Residue-level contacts at the interface:
Residue T168 in the second protein contacts residue F73 in the first protein (closest heavy-atom distance 3.8 Å).
Residue M221 in the second protein interacts with residue E69 in the first protein (closest heavy-atom distance 3.4 Å).
Residue T215 in the second protein is in contact with residue P59 in the first protein (closest heavy-atom distance 3.8 Å).
Residue E484 in the second protein contacts residue F4 in the first protein (closest heavy-atom distance 3.0 Å).
Residue S218 in the second protein contacts residue P59 in the first protein (closest heavy-atom distance 3.3 Å).
Residue G268 in the second protein is in contact with residue P59 in the first protein (closest heavy-atom distance 3.3 Å).
Residue N278 in the second protein contacts residue V52 in the first protein (closest heavy-atom distance 3.9 Å).
Residue G275 in the second protein is in contact with residue L53 in the first protein (closest heavy-atom distance 3.8 Å).
Residue E481 in the second protein is in contact with residue F4 in the first protein (closest heavy-atom distance 3.7 Å).
Residue F300 in the second protein is in contact with residue L30 in the first protein (closest heavy-atom distance 3.2 Å).
Residue R220 in the second protein contacts residue V68 in the first protein (closest heavy-atom distance 3.3 Å).
Residue V264 in the second protein is in contact with residue W60 in the first protein (closest heavy-atom distance 2.9 Å).
Residue R228 in the second protein contacts residue D54 in the first protein (closest heavy-atom distance 3.8 Å).
Residue S218 in the second protein interacts with residue F56 in the first protein (closest heavy-atom distance 3.2 Å).
Residue L274 in the second protein contacts residue L34 in the first protein (closest heavy-atom distance 3.9 Å).
Residue R271 in the second protein contacts residue S40 in the first protein (closest heavy-atom distance 2.9 Å).
Residue N497 in the second protein contacts residue A32 in the first protein (closest heavy-atom distance 3.4 Å).
Residue Q301 in the second protein is in contact with residue G31 in the first protein (closest heavy-atom distance 3.9 Å).
Residue D279 in the second protein is in contact with residue L53 in the first protein (closest heavy-atom distance 3.1 Å).
Residue F524 in the second protein contacts residue L9 in the first protein (closest heavy-atom distance 3.5 Å).
Residue K312 in the second protein contacts residue D49 in the first protein (closest heavy-atom distance 3.5 Å).
Residue I438 in the second protein contacts residue K7 in the first protein (closest heavy-atom distance 3.6 Å).
Residue I495 in the second protein contacts residue L13 in the first protein (closest heavy-atom distance 3.6 Å).
Residue F211 in the second protein is in contact with residue W60 in the first protein (closest heavy-atom distance 3.5 Å).
Residue I485 in the second protein contacts residue K7 in the first protein (closest heavy-atom distance 3.7 Å).
Residue R488 in the second protein interacts with residue A8 in the first protein (closest heavy-atom distance 3.1 Å).
Residue E484 in the second protein contacts residue L9 in the first protein (closest heavy-atom distance 3.0 Å).
Residue L227 in the second protein contacts residue L53 in the first protein (closest heavy-atom distance 3.7 Å).
Residue Y442 in the second protein interacts with residue K7 in the first protein (closest heavy-atom distance 3.2 Å).
Residue R271 in the second protein interacts with residue P59 in the first protein (closest heavy-atom distance 3.1 Å).
Residue T215 in the second protein is in contact with residue W60 in the first protein (closest heavy-atom distance 3.4 Å).
Residue R228 in the second protein contacts residue R51 in the first protein (closest heavy-atom distance 3.4 Å).
Residue N497 in the second protein is in contact with residue D33 in the first protein (closest heavy-atom distance 3.8 Å).
Residue R488 in the second protein contacts residue L6 in the first protein (closest heavy-atom distance 3.4 Å).
Residue Q301 in the second protein is in contact with residue A32 in the first protein (closest heavy-atom distance 2.8 Å).
Residue R271 in the second protein contacts residue S64 in the first protein (closest heavy-atom distance 3.6 Å).
Residue Q301 in the second protein is in contact with residue L34 in the first protein (closest heavy-atom distance 3.5 Å).
Residue L274 in the second protein interacts with residue M37 in the first protein (closest heavy-atom distance 3.4 Å).
Residue I438 in the second protein interacts with residue F4 in the first protein (closest heavy-atom distance 3.7 Å).
Residue G268 in the second protein is in contact with residue W60 in the first protein (closest heavy-atom distance 3.3 Å).
Residue I531 in the second protein interacts with residue P11 in the first protein (closest heavy-atom distance 3.8 Å).
Residue R271 in the second protein contacts residue S58 in the first protein (closest heavy-atom distance 3.1 Å).
Residue N497 in the second protein is in contact with residue G31 in the first protein (closest heavy-atom distance 3.8 Å).
Residue H169 in the second protein interacts with residue F73 in the first protein (closest heavy-atom distance 3.6 Å).
Residue P224 in the second protein is in contact with residue L53 in the first protein (closest heavy-atom distance 3.6 Å).
Residue P224 in the second protein is in contact with residue D54 in the first protein (closest heavy-atom distance 3.4 Å).
Residue E484 in the second protein interacts with residue A8 in the first protein (closest heavy-atom distance 3.4 Å).
Residue N278 in the second protein contacts residue I43 in the first protein (closest heavy-atom distance 3.4 Å).
Residue R167 in the second protein contacts residue R71 in the first protein (closest heavy-atom distance 3.1 Å).
Residue N278 in the second protein is in contact with residue H50 in the first protein (closest heavy-atom distance 2.7 Å).
Residue R173 in the second protein contacts residue T74 in the first protein (closest heavy-atom distance 3.4 Å).
Residue V496 in the second protein is in contact with residue L30 in the first protein (closest heavy-atom distance 3.6 Å).
Residue D279 in the second protein contacts residue V52 in the first protein (closest heavy-atom distance 3.0 Å).
Residue E439 in the second protein is in contact with residue K7 in the first protein (closest heavy-atom distance 3.6 Å).
Residue R220 in the second protein is in contact with residue L53 in the first protein (closest heavy-atom distance 3.4 Å).
Residue R220 in the second protein is in contact with residue E69 in the first protein (closest heavy-atom distance 2.9 Å).
Residue D279 in the second protein interacts with residue R51 in the first protein (closest heavy-atom distance 3.5 Å).
Residue R220 in the second protein interacts with residue D54 in the first protein (closest heavy-atom distance 3.6 Å).
Residue R271 in the second protein is in contact with residue M37 in the first protein (closest heavy-atom distance 3.4 Å).
Residue L270 in the second protein interacts with residue M37 in the first protein (closest heavy-atom distance 3.5 Å).

Sequence of the first protein:
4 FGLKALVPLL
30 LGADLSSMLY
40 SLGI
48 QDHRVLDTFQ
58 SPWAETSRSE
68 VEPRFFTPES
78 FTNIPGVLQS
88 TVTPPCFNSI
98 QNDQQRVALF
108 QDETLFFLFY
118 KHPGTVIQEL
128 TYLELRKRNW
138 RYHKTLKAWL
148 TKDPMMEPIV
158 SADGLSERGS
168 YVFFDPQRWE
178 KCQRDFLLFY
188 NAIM

Sequence of the second protein:
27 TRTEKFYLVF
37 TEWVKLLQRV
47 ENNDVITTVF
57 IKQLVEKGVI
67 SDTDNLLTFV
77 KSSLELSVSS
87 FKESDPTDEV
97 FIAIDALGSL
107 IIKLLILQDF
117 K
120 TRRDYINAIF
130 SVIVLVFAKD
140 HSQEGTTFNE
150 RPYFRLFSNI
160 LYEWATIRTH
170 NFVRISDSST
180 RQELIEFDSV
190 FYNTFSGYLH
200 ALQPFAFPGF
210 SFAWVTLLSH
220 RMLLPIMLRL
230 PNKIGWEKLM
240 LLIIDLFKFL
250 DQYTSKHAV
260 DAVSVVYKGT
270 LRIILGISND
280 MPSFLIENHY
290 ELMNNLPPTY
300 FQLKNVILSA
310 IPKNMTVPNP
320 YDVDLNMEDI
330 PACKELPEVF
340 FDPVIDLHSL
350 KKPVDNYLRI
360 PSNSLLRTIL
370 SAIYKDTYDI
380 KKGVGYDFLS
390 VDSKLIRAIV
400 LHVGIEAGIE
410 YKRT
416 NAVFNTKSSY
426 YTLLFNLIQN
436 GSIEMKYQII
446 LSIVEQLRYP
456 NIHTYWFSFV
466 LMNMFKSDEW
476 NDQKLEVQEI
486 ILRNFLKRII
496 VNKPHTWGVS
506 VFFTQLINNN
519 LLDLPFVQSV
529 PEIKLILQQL

The following describes two proteins that form a bound complex.